Contacts between the two chains:
Residue D47 in the second protein interacts with residue Y326 in the first protein (closest heavy-atom distance 2.0 Å).
Residue K41 in the second protein contacts residue F169 in the first protein (closest heavy-atom distance 3.0 Å).
Residue T79 in the second protein is in contact with residue K170 in the first protein (closest heavy-atom distance 1.4 Å).
Residue D47 in the second protein interacts with residue K320 in the first protein (closest heavy-atom distance 1.7 Å).
Residue D219 in the second protein is in contact with residue D277 in the first protein (closest heavy-atom distance 2.8 Å).
Residue G72 in the second protein interacts with residue E167 in the first protein (closest heavy-atom distance 2.3 Å).
Residue G72 in the second protein contacts residue Q166 in the first protein (closest heavy-atom distance 3.0 Å).
Residue T79 in the second protein is in contact with residue N191 in the first protein (closest heavy-atom distance 2.4 Å).
Residue K41 in the second protein is in contact with residue K170 in the first protein (closest heavy-atom distance 3.0 Å).
Residue D75 in the second protein interacts with residue E167 in the first protein (closest heavy-atom distance 3.1 Å).
Residue T218 in the second protein is in contact with residue K275 in the first protein (closest heavy-atom distance 0.9 Å).
Residue D47 in the second protein interacts with residue V9 in the first protein (closest heavy-atom distance 2.9 Å).
Residue S76 in the second protein contacts residue F163 in the first protein (closest heavy-atom distance 2.7 Å).
Residue E46 in the second protein contacts residue V321 in the first protein (closest heavy-atom distance 2.7 Å).
Residue G48 in the second protein is in contact with residue V321 in the first protein (closest heavy-atom distance 0.6 Å).
Residue K81 in the second protein is in contact with residue K170 in the first protein (closest heavy-atom distance 2.2 Å).
Residue Q71 in the second protein interacts with residue N168 in the first protein (closest heavy-atom distance 0.7 Å).
Residue G48 in the second protein contacts residue V323 in the first protein (closest heavy-atom distance 2.8 Å).
Residue G72 in the second protein is in contact with residue N168 in the first protein (closest heavy-atom distance 2.4 Å).
Residue T227 in the second protein contacts residue Y300 in the first protein (closest heavy-atom distance 1.8 Å).
Residue T79 in the second protein interacts with residue F169 in the first protein (closest heavy-atom distance 2.2 Å).
Residue D47 in the second protein is in contact with residue K325 in the first protein (closest heavy-atom distance 2.8 Å).
Residue N228 in the second protein is in contact with residue P301 in the first protein (closest heavy-atom distance 3.0 Å).
Residue D219 in the second protein interacts with residue K275 in the first protein (closest heavy-atom distance 1.9 Å).
Residue I226 in the second protein is in contact with residue N303 in the first protein (closest heavy-atom distance 2.0 Å).
Residue S76 in the second protein is in contact with residue F169 in the first protein (closest heavy-atom distance 2.3 Å).
Residue G48 in the second protein is in contact with residue A322 in the first protein (closest heavy-atom distance 1.9 Å).
Residue I226 in the second protein is in contact with residue N302 in the first protein (closest heavy-atom distance 1.3 Å).
Residue Y49 in the second protein is in contact with residue F163 in the first protein (closest heavy-atom distance 2.2 Å).
Residue D47 in the second protein is in contact with residue A324 in the first protein (closest heavy-atom distance 1.0 Å).
Residue E46 in the second protein is in contact with residue V323 in the first protein (closest heavy-atom distance 2.7 Å).
Residue I50 in the second protein contacts residue K320 in the first protein (closest heavy-atom distance 1.9 Å).
Residue Y49 in the second protein is in contact with residue V323 in the first protein (closest heavy-atom distance 2.5 Å).
Residue E78 in the second protein is in contact with residue E167 in the first protein (closest heavy-atom distance 3.0 Å).
Residue N221 in the second protein interacts with residue D277 in the first protein (closest heavy-atom distance 2.2 Å).
Residue D47 in the second protein contacts residue Y319 in the first protein (closest heavy-atom distance 1.9 Å).
Residue Y49 in the second protein is in contact with residue V321 in the first protein (closest heavy-atom distance 1.8 Å).
Residue T218 in the second protein interacts with residue D277 in the first protein (closest heavy-atom distance 2.0 Å).
Residue E46 in the second protein contacts residue A324 in the first protein (closest heavy-atom distance 1.8 Å).
Residue D47 in the second protein is in contact with residue A322 in the first protein (closest heavy-atom distance 2.0 Å).
Residue Y49 in the second protein is in contact with residue K320 in the first protein (closest heavy-atom distance 0.7 Å).
Residue E78 in the second protein is in contact with residue F169 in the first protein (closest heavy-atom distance 1.4 Å).
Residue T227 in the second protein contacts residue K298 in the first protein (closest heavy-atom distance 2.8 Å).
Residue N224 in the second protein interacts with residue D277 in the first protein (closest heavy-atom distance 2.4 Å).
Residue G48 in the second protein contacts residue G317 in the first protein (closest heavy-atom distance 2.3 Å).
Residue V73 in the second protein interacts with residue Q166 in the first protein (closest heavy-atom distance 3.1 Å).
Residue T227 in the second protein contacts residue P301 in the first protein (closest heavy-atom distance 0.7 Å).
Residue E46 in the second protein interacts with residue K320 in the first protein (closest heavy-atom distance 2.1 Å).
Residue I226 in the second protein contacts residue P301 in the first protein (closest heavy-atom distance 0.3 Å).
Residue S80 in the second protein interacts with residue K170 in the first protein (closest heavy-atom distance 1.6 Å).
Residue L225 in the second protein interacts with residue P301 in the first protein (closest heavy-atom distance 2.8 Å).
Residue L220 in the second protein is in contact with residue D277 in the first protein (closest heavy-atom distance 3.1 Å).
Residue L225 in the second protein contacts residue Y300 in the first protein (closest heavy-atom distance 2.2 Å).
Residue D47 in the second protein interacts with residue V323 in the first protein (closest heavy-atom distance 0.8 Å).
Residue D47 in the second protein interacts with residue V321 in the first protein (closest heavy-atom distance 2.5 Å).
Residue E78 in the second protein contacts residue K170 in the first protein (closest heavy-atom distance 1.6 Å).
Residue G48 in the second protein interacts with residue K320 in the first protein (closest heavy-atom distance 1.0 Å).
Residue T227 in the second protein contacts residue T299 in the first protein (closest heavy-atom distance 1.9 Å).
Residue T79 in the second protein is in contact with residue C192 in the first protein (closest heavy-atom distance 2.2 Å).
Residue G48 in the second protein contacts residue A324 in the first protein (closest heavy-atom distance 2.8 Å).

This data describes a binding interaction between two proteins.

Sequence of the second protein:
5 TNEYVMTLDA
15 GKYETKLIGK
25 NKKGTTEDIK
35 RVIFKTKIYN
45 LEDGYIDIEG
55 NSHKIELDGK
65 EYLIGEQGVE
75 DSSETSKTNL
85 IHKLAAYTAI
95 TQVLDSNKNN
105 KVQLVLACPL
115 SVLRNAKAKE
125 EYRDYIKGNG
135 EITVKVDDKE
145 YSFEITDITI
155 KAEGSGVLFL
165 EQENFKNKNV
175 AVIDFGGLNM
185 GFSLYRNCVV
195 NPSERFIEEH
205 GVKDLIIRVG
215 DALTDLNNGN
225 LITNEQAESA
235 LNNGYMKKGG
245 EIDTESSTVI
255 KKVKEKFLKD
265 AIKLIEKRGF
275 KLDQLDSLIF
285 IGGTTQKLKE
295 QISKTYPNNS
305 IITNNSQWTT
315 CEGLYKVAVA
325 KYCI

Sequence of the first protein:
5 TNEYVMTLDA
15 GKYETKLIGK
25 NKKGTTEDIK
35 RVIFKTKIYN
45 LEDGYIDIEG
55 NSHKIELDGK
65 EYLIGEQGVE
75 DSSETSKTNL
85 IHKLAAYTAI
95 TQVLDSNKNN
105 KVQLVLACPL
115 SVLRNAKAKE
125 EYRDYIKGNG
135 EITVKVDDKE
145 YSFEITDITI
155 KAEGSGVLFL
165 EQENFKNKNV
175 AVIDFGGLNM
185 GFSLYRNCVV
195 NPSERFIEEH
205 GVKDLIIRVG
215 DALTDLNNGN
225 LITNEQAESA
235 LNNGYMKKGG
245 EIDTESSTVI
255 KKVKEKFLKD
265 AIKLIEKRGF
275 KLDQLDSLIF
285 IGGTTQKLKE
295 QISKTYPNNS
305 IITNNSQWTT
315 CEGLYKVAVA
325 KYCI